The following describes two proteins that form a bound complex.

Contacts between the two chains:
Residue L57 in chain B is in contact with residue A50 in chain A (closest heavy-atom distance 3.9 Å).
Residue S54 in chain B interacts with residue F55 in chain A (closest heavy-atom distance 4.6 Å).
Residue L57 in chain B contacts residue D54 in chain A (closest heavy-atom distance 4.7 Å).
Residue A53 in chain B is in contact with residue L46 in chain A (closest heavy-atom distance 4.1 Å).
Residue A53 in chain B is in contact with residue N47 in chain A (closest heavy-atom distance 4.3 Å).
Residue M51 in chain B contacts residue P56 in chain A (closest heavy-atom distance 4.7 Å).
Residue L57 in chain B contacts residue F51 in chain A (closest heavy-atom distance 3.7 Å).
Residue F50 in chain B is in contact with residue F55 in chain A (closest heavy-atom distance 3.4 Å).
Residue S54 in chain B is in contact with residue D54 in chain A (closest heavy-atom distance 4.4 Å).
Residue A53 in chain B contacts residue A50 in chain A (closest heavy-atom distance 3.9 Å).
Residue S54 in chain B contacts residue A50 in chain A (closest heavy-atom distance 4.2 Å).
Residue F50 in chain B is in contact with residue N49 in chain A (closest heavy-atom distance 4.8 Å).
Residue L57 in chain B contacts residue N47 in chain A (closest heavy-atom distance 4.8 Å).
Residue F50 in chain B contacts residue L46 in chain A (closest heavy-atom distance 4.1 Å).
Residue M51 in chain B interacts with residue F55 in chain A (closest heavy-atom distance 3.5 Å).
Residue V56 in chain B contacts residue N47 in chain A (closest heavy-atom distance 3.3 Å).

Sequence of chain A:
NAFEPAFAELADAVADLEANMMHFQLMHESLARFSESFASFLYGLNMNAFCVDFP

Sequence of chain B:
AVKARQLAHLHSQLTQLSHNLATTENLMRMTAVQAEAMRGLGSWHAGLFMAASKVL